Sequence of protein 2:
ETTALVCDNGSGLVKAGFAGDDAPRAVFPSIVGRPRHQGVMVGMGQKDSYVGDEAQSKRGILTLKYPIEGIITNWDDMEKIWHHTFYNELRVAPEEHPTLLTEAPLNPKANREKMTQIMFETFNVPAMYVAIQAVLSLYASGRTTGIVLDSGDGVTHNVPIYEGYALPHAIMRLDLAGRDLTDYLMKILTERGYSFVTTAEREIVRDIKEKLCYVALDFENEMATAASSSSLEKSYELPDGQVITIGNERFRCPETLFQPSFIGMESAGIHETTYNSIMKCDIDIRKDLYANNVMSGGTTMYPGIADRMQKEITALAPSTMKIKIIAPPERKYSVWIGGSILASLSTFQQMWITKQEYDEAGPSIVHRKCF

The following describes two proteins that form a bound complex.

Residue-level contacts at the interface:
Residue T196 in protein 2 is in contact with residue W1 in protein 1 (closest heavy-atom distance 3.7 Å).
Residue G199 in protein 2 is in contact with residue W1 in protein 1 (closest heavy-atom distance 2.9 Å).
Residue Q248 in protein 2 contacts residue A3 in protein 1 (closest heavy-atom distance 3.4 Å).
Residue S201 in protein 2 contacts residue A3 in protein 1 (closest heavy-atom distance 4.3 Å).
Residue S201 in protein 2 interacts with residue W1 in protein 1 (closest heavy-atom distance 3.8 Å).
Residue F202 in protein 2 interacts with residue A3 in protein 1 (closest heavy-atom distance 4.9 Å).
Residue G199 in protein 2 is in contact with residue A3 in protein 1 (closest heavy-atom distance 4.3 Å).
Residue S201 in protein 2 is in contact with residue C5 in protein 1 (closest heavy-atom distance 4.7 Å).
Residue Y200 in protein 2 interacts with residue W1 in protein 1 (closest heavy-atom distance 4.5 Å).
Residue Y200 in protein 2 is in contact with residue A3 in protein 1 (closest heavy-atom distance 3.9 Å).
Residue I250 in protein 2 contacts residue A3 in protein 1 (closest heavy-atom distance 4.7 Å).
Residue L244 in protein 2 contacts residue A3 in protein 1 (closest heavy-atom distance 4.0 Å).

Sequence of protein 1:
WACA